Sequence of protein 2:
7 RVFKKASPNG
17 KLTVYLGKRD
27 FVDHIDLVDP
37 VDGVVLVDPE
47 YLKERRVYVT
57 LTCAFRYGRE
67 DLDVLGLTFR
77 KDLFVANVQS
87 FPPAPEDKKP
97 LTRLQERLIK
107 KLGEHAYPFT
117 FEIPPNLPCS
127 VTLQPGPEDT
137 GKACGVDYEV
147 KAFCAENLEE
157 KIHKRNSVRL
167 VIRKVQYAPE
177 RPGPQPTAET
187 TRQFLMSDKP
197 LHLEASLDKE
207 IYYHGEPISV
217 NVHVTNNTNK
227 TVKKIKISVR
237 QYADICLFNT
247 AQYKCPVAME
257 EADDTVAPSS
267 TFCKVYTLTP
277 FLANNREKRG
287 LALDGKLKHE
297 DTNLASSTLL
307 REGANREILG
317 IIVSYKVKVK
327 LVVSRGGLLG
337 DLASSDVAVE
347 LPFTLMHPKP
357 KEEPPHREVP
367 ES

These two protein chains interact to form a complex.

Interface contacts:
Residue A12 in protein 2 is in contact with residue R7 in protein 1 (closest heavy-atom distance 4.6 Å).
Residue K10 in protein 2 contacts residue F5 in protein 1 (closest heavy-atom distance 4.5 Å).
Residue L104 in protein 2 contacts residue D11 in protein 1 (closest heavy-atom distance 4.3 Å).
Residue R103 in protein 2 interacts with residue D11 in protein 1 (closest heavy-atom distance 3.9 Å).
Residue R7 in protein 2 contacts residue D11 in protein 1 (closest heavy-atom distance 4.5 Å).
Residue K107 in protein 2 contacts residue V10 in protein 1 (closest heavy-atom distance 3.5 Å).
Residue K10 in protein 2 contacts residue R7 in protein 1 (closest heavy-atom distance 3.0 Å).
Residue F9 in protein 2 interacts with residue R7 in protein 1 (closest heavy-atom distance 3.5 Å).
Residue L100 in protein 2 is in contact with residue D11 in protein 1 (closest heavy-atom distance 4.7 Å).
Residue V8 in protein 2 interacts with residue D11 in protein 1 (closest heavy-atom distance 4.2 Å).
Residue R7 in protein 2 interacts with residue V10 in protein 1 (closest heavy-atom distance 4.3 Å).
Residue K11 in protein 2 contacts residue F5 in protein 1 (closest heavy-atom distance 4.8 Å).
Residue V8 in protein 2 is in contact with residue R7 in protein 1 (closest heavy-atom distance 4.3 Å).
Residue K107 in protein 2 is in contact with residue D11 in protein 1 (closest heavy-atom distance 4.0 Å).
Residue V8 in protein 2 contacts residue V10 in protein 1 (closest heavy-atom distance 4.8 Å).

Sequence of protein 1:
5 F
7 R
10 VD